Contacts between the two chains:
Residue G76 in the first protein interacts with residue Y111 in the second protein (closest heavy-atom distance 3.3 Å).
Residue K73 in the first protein contacts residue N122 in the second protein (closest heavy-atom distance 2.8 Å).
Residue E104 in the first protein is in contact with residue Q148 in the second protein (closest heavy-atom distance 3.2 Å).
Residue C163 in the first protein contacts residue T121 in the second protein (closest heavy-atom distance 3.3 Å).
Residue D140 in the first protein is in contact with residue Y93 in the second protein (closest heavy-atom distance 3.2 Å).
Residue R69 in the first protein interacts with residue L150 in the second protein (closest heavy-atom distance 2.4 Å).
Residue Y74 in the first protein is in contact with residue S113 in the second protein (closest heavy-atom distance 3.0 Å).
Residue S169 in the first protein is in contact with residue S156 in the second protein (closest heavy-atom distance 3.3 Å).
Residue H78 in the first protein is in contact with residue E103 in the second protein (closest heavy-atom distance 2.7 Å).
Residue A407 in the first protein is in contact with residue M13 in the second protein (closest heavy-atom distance 3.4 Å).
Residue F103 in the first protein is in contact with residue Q148 in the second protein (closest heavy-atom distance 3.1 Å).
Residue Y74 in the first protein contacts residue Y111 in the second protein (closest heavy-atom distance 3.1 Å).
Residue K106 in the first protein contacts residue K143 in the second protein (closest heavy-atom distance 2.9 Å).
Residue R149 in the first protein is in contact with residue R146 in the second protein (closest heavy-atom distance 2.9 Å).
Residue F172 in the first protein contacts residue S156 in the second protein (closest heavy-atom distance 3.1 Å).
Residue C163 in the first protein contacts residue Q139 in the second protein (closest heavy-atom distance 2.6 Å).
Residue N159 in the first protein contacts residue P107 in the second protein (closest heavy-atom distance 3.3 Å).
Residue R167 in the first protein interacts with residue Y153 in the second protein (closest heavy-atom distance 3.2 Å).
Residue K144 in the first protein is in contact with residue I87 in the second protein (closest heavy-atom distance 3.3 Å).
Residue G376 in the first protein interacts with residue M13 in the second protein (closest heavy-atom distance 2.9 Å).
Residue L162 in the first protein interacts with residue T121 in the second protein (closest heavy-atom distance 2.9 Å).
Residue Q223 in the first protein interacts with residue L15 in the second protein (closest heavy-atom distance 3.1 Å).
Residue K405 in the first protein interacts with residue V16 in the second protein (closest heavy-atom distance 3.0 Å).
Residue K152 in the first protein is in contact with residue D76 in the second protein (closest heavy-atom distance 3.1 Å).
Residue N32 in the first protein interacts with residue P116 in the second protein (closest heavy-atom distance 3.2 Å).
Residue S418 in the first protein interacts with residue T118 in the second protein (closest heavy-atom distance 2.8 Å).
Residue K160 in the first protein contacts residue Q139 in the second protein (closest heavy-atom distance 3.0 Å).
Residue K106 in the first protein is in contact with residue R146 in the second protein (closest heavy-atom distance 3.0 Å).
Residue Q155 in the first protein interacts with residue I102 in the second protein (closest heavy-atom distance 2.8 Å).
Residue N414 in the first protein interacts with residue Q139 in the second protein (closest heavy-atom distance 3.1 Å).
Residue T373 in the first protein contacts residue M13 in the second protein (closest heavy-atom distance 3.1 Å).
Residue N414 in the first protein contacts residue C125 in the second protein (closest heavy-atom distance 3.2 Å).
Residue E87 in the first protein contacts residue K95 in the second protein (closest heavy-atom distance 3.0 Å).
Residue K144 in the first protein contacts residue K90 in the second protein (closest heavy-atom distance 2.6 Å).
Residue N159 in the first protein interacts with residue G105 in the second protein (closest heavy-atom distance 3.1 Å).
Residue V416 in the first protein interacts with residue V120 in the second protein (closest heavy-atom distance 3.0 Å).
Residue A407 in the first protein interacts with residue E14 in the second protein (closest heavy-atom distance 2.9 Å).
Residue Q155 in the first protein is in contact with residue L101 in the second protein (closest heavy-atom distance 3.1 Å).
Residue D153 in the first protein is in contact with residue L147 in the second protein (closest heavy-atom distance 3.2 Å).
Residue K106 in the first protein contacts residue Q148 in the second protein (closest heavy-atom distance 3.0 Å).
Residue N414 in the first protein interacts with residue T121 in the second protein (closest heavy-atom distance 3.0 Å).
Residue A77 in the first protein is in contact with residue H109 in the second protein (closest heavy-atom distance 3.1 Å).
Residue L162 in the first protein interacts with residue N122 in the second protein (closest heavy-atom distance 3.2 Å).
Residue Y74 in the first protein is in contact with residue L112 in the second protein (closest heavy-atom distance 3.1 Å).
Residue K73 in the first protein is in contact with residue V120 in the second protein (closest heavy-atom distance 3.0 Å).
Residue D140 in the first protein contacts residue T91 in the second protein (closest heavy-atom distance 2.8 Å).
Residue K152 in the first protein is in contact with residue T80 in the second protein (closest heavy-atom distance 3.0 Å).
Residue K405 in the first protein contacts residue Y17 in the second protein (closest heavy-atom distance 3.3 Å).
Residue Y75 in the first protein interacts with residue Y111 in the second protein (closest heavy-atom distance 3.4 Å).
Residue D82 in the first protein is in contact with residue K95 in the second protein (closest heavy-atom distance 2.9 Å).
Residue R156 in the first protein interacts with residue R146 in the second protein (closest heavy-atom distance 3.1 Å).
Residue L168 in the first protein interacts with residue Y153 in the second protein (closest heavy-atom distance 2.9 Å).
Residue H384 in the first protein contacts residue Y130 in the second protein (closest heavy-atom distance 2.6 Å).
Residue Q155 in the first protein is in contact with residue G105 in the second protein (closest heavy-atom distance 3.2 Å).
Residue D153 in the first protein contacts residue R146 in the second protein (closest heavy-atom distance 3.1 Å).
Residue F103 in the first protein is in contact with residue Y149 in the second protein (closest heavy-atom distance 3.3 Å).
Residue G102 in the first protein contacts residue L150 in the second protein (closest heavy-atom distance 3.2 Å).
Residue E377 in the first protein contacts residue M13 in the second protein (closest heavy-atom distance 3.2 Å).
Residue E411 in the first protein interacts with residue S133 in the second protein (closest heavy-atom distance 3.3 Å).
Residue V416 in the first protein contacts residue S119 in the second protein (closest heavy-atom distance 3.3 Å).

Sequence of the first protein:
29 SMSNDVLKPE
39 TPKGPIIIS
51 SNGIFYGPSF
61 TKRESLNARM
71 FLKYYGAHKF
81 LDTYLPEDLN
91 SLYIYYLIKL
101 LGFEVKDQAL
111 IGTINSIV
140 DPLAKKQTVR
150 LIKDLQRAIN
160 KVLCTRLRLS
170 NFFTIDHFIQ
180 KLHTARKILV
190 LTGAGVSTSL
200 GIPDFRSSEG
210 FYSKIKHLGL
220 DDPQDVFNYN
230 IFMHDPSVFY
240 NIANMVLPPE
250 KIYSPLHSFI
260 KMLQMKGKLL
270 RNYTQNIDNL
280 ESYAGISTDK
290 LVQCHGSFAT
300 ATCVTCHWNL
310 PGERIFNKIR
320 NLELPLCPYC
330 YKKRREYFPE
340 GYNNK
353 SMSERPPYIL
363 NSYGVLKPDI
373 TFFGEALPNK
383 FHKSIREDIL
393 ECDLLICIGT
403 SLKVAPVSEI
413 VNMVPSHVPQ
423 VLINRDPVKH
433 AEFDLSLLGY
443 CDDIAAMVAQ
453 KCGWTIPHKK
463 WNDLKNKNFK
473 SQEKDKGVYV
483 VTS

The following describes two proteins that form a bound complex.

Sequence of the second protein:
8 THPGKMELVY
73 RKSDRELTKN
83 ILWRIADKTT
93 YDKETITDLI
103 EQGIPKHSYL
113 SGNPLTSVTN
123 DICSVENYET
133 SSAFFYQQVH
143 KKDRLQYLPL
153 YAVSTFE